Interface contacts:
Residue I352 in chain B is in contact with residue F16 in chain A (closest heavy-atom distance 4.3 Å).
Residue E307 in chain B interacts with residue T6 in chain A (closest heavy-atom distance 3.3 Å).
Residue V365 in chain B contacts residue L28 in chain A (closest heavy-atom distance 3.9 Å).
Residue N364 in chain B is in contact with residue L28 in chain A (closest heavy-atom distance 3.6 Å).
Residue F300 in chain B interacts with residue F10 in chain A (closest heavy-atom distance 3.5 Å).
Residue F351 in chain B interacts with residue Y17 in chain A (closest heavy-atom distance 3.4 Å).
Residue F300 in chain B interacts with residue I7 in chain A (closest heavy-atom distance 4.2 Å).
Residue I355 in chain B contacts residue L20 in chain A (closest heavy-atom distance 3.4 Å).
Residue T304 in chain B is in contact with residue T6 in chain A (closest heavy-atom distance 3.0 Å).
Residue T304 in chain B is in contact with residue F1 in chain A (closest heavy-atom distance 4.1 Å).
Residue V436 in chain B interacts with residue R31 in chain A (closest heavy-atom distance 2.5 Å).
Residue K321 in chain B interacts with residue G5 in chain A (closest heavy-atom distance 4.2 Å).
Residue A303 in chain B contacts residue F9 in chain A (closest heavy-atom distance 4.1 Å).
Residue G354 in chain B contacts residue Y17 in chain A (closest heavy-atom distance 4.1 Å).
Residue V365 in chain B interacts with residue W21 in chain A (closest heavy-atom distance 4.1 Å).
Residue F351 in chain B is in contact with residue M13 in chain A (closest heavy-atom distance 3.2 Å).
Residue V368 in chain B interacts with residue L28 in chain A (closest heavy-atom distance 3.5 Å).
Residue E307 in chain B is in contact with residue S4 in chain A (closest heavy-atom distance 3.7 Å).
Residue M296 in chain B interacts with residue M13 in chain A (closest heavy-atom distance 3.6 Å).
Residue V365 in chain B is in contact with residue I24 in chain A (closest heavy-atom distance 3.4 Å).
Residue A299 in chain B is in contact with residue F10 in chain A (closest heavy-atom distance 3.5 Å).
Residue W324 in chain B interacts with residue G5 in chain A (closest heavy-atom distance 4.1 Å).
Residue I358 in chain B interacts with residue W21 in chain A (closest heavy-atom distance 4.2 Å).
Residue V436 in chain B interacts with residue V27 in chain A (closest heavy-atom distance 4.0 Å).
Residue F351 in chain B interacts with residue F12 in chain A (closest heavy-atom distance 3.5 Å).
Residue V359 in chain B is in contact with residue W21 in chain A (closest heavy-atom distance 3.5 Å).
Residue E307 in chain B interacts with residue F1 in chain A (closest heavy-atom distance 4.2 Å).
Residue M296 in chain B is in contact with residue F10 in chain A (closest heavy-atom distance 3.2 Å).
Residue E307 in chain B contacts residue G5 in chain A (closest heavy-atom distance 3.1 Å).
Residue A303 in chain B contacts residue T6 in chain A (closest heavy-atom distance 3.0 Å).
Residue I355 in chain B interacts with residue Y17 in chain A (closest heavy-atom distance 3.2 Å).
Residue V437 in chain B contacts residue R31 in chain A (closest heavy-atom distance 3.5 Å).
Residue T304 in chain B is in contact with residue P3 in chain A (closest heavy-atom distance 3.4 Å).
Residue V368 in chain B interacts with residue R31 in chain A (closest heavy-atom distance 4.0 Å).
Residue F300 in chain B contacts residue P3 in chain A (closest heavy-atom distance 4.3 Å).
Residue E307 in chain B contacts residue P3 in chain A (closest heavy-atom distance 4.0 Å).
Residue K321 in chain B contacts residue S4 in chain A (closest heavy-atom distance 3.5 Å).
Residue Y374 in chain B is in contact with residue I24 in chain A (closest heavy-atom distance 3.0 Å).
Residue F322 in chain B contacts residue A8 in chain A (closest heavy-atom distance 3.3 Å).
Residue K311 in chain B interacts with residue S4 in chain A (closest heavy-atom distance 4.0 Å).
Residue K321 in chain B is in contact with residue A8 in chain A (closest heavy-atom distance 4.2 Å).
Residue V369 in chain B is in contact with residue I24 in chain A (closest heavy-atom distance 4.0 Å).
Residue V365 in chain B interacts with residue Y25 in chain A (closest heavy-atom distance 4.0 Å).
Residue M296 in chain B is in contact with residue M14 in chain A (closest heavy-atom distance 3.5 Å).
Residue W325 in chain B contacts residue G5 in chain A (closest heavy-atom distance 3.5 Å).
Residue S362 in chain B is in contact with residue W21 in chain A (closest heavy-atom distance 2.5 Å).
Residue A299 in chain B is in contact with residue F9 in chain A (closest heavy-atom distance 3.3 Å).
Residue I355 in chain B is in contact with residue W21 in chain A (closest heavy-atom distance 4.1 Å).
Residue F351 in chain B is in contact with residue F9 in chain A (closest heavy-atom distance 4.0 Å).
Residue F351 in chain B interacts with residue F16 in chain A (closest heavy-atom distance 3.4 Å).
Residue Y246 in chain B is in contact with residue P3 in chain A (closest heavy-atom distance 4.1 Å).
Residue A299 in chain B is in contact with residue M13 in chain A (closest heavy-atom distance 4.2 Å).
Residue V368 in chain B is in contact with residue V27 in chain A (closest heavy-atom distance 3.5 Å).
Residue F300 in chain B is in contact with residue T6 in chain A (closest heavy-atom distance 3.2 Å).
Residue V359 in chain B interacts with residue I24 in chain A (closest heavy-atom distance 3.5 Å).
Residue V368 in chain B contacts residue I24 in chain A (closest heavy-atom distance 4.1 Å).
Residue W325 in chain B is in contact with residue F9 in chain A (closest heavy-atom distance 3.4 Å).
Residue Y246 in chain B interacts with residue F1 in chain A (closest heavy-atom distance 4.1 Å).
Residue Y509 in chain B is in contact with residue F1 in chain A (closest heavy-atom distance 3.9 Å).
Residue Y308 in chain B contacts residue F1 in chain A (closest heavy-atom distance 3.6 Å).

Sequence of chain B:
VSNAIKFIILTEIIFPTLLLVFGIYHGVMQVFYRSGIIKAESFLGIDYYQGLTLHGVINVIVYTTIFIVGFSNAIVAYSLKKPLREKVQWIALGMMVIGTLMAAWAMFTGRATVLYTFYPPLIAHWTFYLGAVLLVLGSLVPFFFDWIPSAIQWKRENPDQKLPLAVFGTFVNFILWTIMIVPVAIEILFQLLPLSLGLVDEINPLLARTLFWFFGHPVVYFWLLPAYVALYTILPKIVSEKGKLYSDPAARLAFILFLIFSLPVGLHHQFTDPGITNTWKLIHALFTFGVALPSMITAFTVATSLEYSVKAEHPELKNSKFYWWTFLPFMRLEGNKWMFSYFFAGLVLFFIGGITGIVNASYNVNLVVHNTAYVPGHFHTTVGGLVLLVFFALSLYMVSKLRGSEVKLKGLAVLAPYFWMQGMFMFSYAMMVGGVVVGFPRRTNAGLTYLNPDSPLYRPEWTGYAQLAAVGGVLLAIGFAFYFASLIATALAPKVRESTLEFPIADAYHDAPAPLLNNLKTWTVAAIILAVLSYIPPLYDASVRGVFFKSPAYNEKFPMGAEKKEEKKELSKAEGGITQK

This data describes a binding interaction between two proteins.

Sequence of chain A:
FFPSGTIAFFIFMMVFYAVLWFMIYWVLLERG